Contacts between the two chains:
Residue I183 in the second protein interacts with residue L22 in the first protein (closest heavy-atom distance 4.5 Å).
Residue I183 in the second protein contacts residue Y21 in the first protein (closest heavy-atom distance 4.1 Å).
Residue D184 in the second protein is in contact with residue Y21 in the first protein (closest heavy-atom distance 4.8 Å).
Residue N173 in the second protein contacts residue I15 in the first protein (closest heavy-atom distance 3.9 Å).
Residue Q180 in the second protein contacts residue Y21 in the first protein (closest heavy-atom distance 3.1 Å).
Residue Q180 in the second protein is in contact with residue T18 in the first protein (closest heavy-atom distance 4.5 Å).
Residue Q180 in the second protein is in contact with residue L22 in the first protein (closest heavy-atom distance 4.8 Å).
Residue D177 in the second protein is in contact with residue T18 in the first protein (closest heavy-atom distance 4.7 Å).
Residue Q169 in the second protein is in contact with residue I15 in the first protein (closest heavy-atom distance 4.5 Å).

Sequence of the first protein:
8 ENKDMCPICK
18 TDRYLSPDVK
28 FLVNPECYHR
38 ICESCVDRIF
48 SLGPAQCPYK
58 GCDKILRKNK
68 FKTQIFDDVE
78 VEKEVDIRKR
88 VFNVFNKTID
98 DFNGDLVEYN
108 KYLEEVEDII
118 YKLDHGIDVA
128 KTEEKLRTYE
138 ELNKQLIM

Sequence of the second protein:
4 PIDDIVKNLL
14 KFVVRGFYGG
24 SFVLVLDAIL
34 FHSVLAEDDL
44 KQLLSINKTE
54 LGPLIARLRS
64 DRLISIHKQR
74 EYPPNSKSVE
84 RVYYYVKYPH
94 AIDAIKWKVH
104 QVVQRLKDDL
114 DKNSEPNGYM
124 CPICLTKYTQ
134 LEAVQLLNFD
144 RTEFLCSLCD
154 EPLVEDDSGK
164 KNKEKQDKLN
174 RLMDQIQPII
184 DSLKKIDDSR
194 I

These two protein chains interact to form a complex.